Sequence of the second protein:
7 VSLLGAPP

Sequence of the first protein:
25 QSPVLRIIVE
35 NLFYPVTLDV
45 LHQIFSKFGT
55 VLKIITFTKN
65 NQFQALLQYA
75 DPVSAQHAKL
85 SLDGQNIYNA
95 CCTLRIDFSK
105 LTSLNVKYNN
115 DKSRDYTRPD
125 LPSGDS

Contacts between the two chains:
Residue N90 in the first protein interacts with residue L9 in the second protein (closest heavy-atom distance 2.9 Å).
Residue V44 in the first protein contacts residue L10 in the second protein (closest heavy-atom distance 3.9 Å).
Residue N90 in the first protein is in contact with residue L10 in the second protein (closest heavy-atom distance 4.9 Å).
Residue I91 in the first protein interacts with residue L10 in the second protein (closest heavy-atom distance 2.8 Å).
Residue N90 in the first protein is in contact with residue V7 in the second protein (closest heavy-atom distance 4.2 Å).
Residue N93 in the first protein is in contact with residue S8 in the second protein (closest heavy-atom distance 2.8 Å).
Residue L98 in the first protein interacts with residue L9 in the second protein (closest heavy-atom distance 4.0 Å).
Residue I91 in the first protein is in contact with residue G11 in the second protein (closest heavy-atom distance 4.0 Å).
Residue Y92 in the first protein interacts with residue S8 in the second protein (closest heavy-atom distance 3.3 Å).
Residue A94 in the first protein contacts residue V7 in the second protein (closest heavy-atom distance 5.0 Å).
Residue Q89 in the first protein interacts with residue L9 in the second protein (closest heavy-atom distance 3.2 Å).
Residue L86 in the first protein is in contact with residue L9 in the second protein (closest heavy-atom distance 3.8 Å).
Residue Y38 in the first protein interacts with residue P14 in the second protein (closest heavy-atom distance 3.4 Å).
Residue Y92 in the first protein is in contact with residue G11 in the second protein (closest heavy-atom distance 3.3 Å).
Residue Y92 in the first protein contacts residue A12 in the second protein (closest heavy-atom distance 4.0 Å).
Residue I91 in the first protein contacts residue S8 in the second protein (closest heavy-atom distance 3.9 Å).
Residue Y38 in the first protein is in contact with residue P13 in the second protein (closest heavy-atom distance 3.5 Å).
Residue N93 in the first protein is in contact with residue A12 in the second protein (closest heavy-atom distance 3.3 Å).
Residue N93 in the first protein interacts with residue G11 in the second protein (closest heavy-atom distance 2.9 Å).
Residue Y92 in the first protein is in contact with residue L9 in the second protein (closest heavy-atom distance 5.0 Å).
Residue N90 in the first protein interacts with residue S8 in the second protein (closest heavy-atom distance 3.4 Å).
Residue Y92 in the first protein is in contact with residue P14 in the second protein (closest heavy-atom distance 3.4 Å).
Residue Y92 in the first protein contacts residue P13 in the second protein (closest heavy-atom distance 3.7 Å).
Residue Y92 in the first protein interacts with residue L10 in the second protein (closest heavy-atom distance 4.0 Å).
Residue I91 in the first protein interacts with residue L9 in the second protein (closest heavy-atom distance 3.5 Å).
Residue Q47 in the first protein contacts residue L10 in the second protein (closest heavy-atom distance 3.5 Å).
Residue I48 in the first protein is in contact with residue L10 in the second protein (closest heavy-atom distance 4.2 Å).
Residue I48 in the first protein is in contact with residue L9 in the second protein (closest heavy-atom distance 3.8 Å).
Residue N93 in the first protein contacts residue V7 in the second protein (closest heavy-atom distance 3.0 Å).

This data describes a binding interaction between two proteins.